This data describes a binding interaction between two proteins.

Sequence of protein 1:
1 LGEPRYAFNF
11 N

Sequence of protein 2:
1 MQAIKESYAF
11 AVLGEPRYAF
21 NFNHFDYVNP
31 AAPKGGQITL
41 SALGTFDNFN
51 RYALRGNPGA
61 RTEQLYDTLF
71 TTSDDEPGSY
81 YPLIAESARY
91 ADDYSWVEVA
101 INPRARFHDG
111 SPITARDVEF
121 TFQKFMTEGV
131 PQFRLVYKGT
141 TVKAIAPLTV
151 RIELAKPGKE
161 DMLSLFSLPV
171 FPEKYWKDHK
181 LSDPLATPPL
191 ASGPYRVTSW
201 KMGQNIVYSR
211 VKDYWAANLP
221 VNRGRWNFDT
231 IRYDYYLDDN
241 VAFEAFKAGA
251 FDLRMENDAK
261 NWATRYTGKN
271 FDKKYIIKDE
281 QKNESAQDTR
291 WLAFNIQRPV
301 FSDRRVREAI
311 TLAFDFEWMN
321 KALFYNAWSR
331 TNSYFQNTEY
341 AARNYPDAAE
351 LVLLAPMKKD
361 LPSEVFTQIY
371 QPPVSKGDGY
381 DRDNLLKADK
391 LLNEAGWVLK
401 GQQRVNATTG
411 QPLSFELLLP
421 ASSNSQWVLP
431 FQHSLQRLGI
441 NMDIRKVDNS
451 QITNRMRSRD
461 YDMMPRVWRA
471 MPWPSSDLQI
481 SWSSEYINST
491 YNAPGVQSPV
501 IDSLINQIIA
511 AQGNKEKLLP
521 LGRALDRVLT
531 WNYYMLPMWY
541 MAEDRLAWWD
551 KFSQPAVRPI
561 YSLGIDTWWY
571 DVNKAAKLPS

Contacts between the two chains:
Residue R51 in protein 2 interacts with residue A7 in protein 1 (closest heavy-atom distance 3.6 Å).
Residue P58 in protein 2 interacts with residue F10 in protein 1 (closest heavy-atom distance 3.4 Å).
Residue Q132 in protein 2 is in contact with residue F8 in protein 1 (closest heavy-atom distance 3.7 Å).
Residue F133 in protein 2 interacts with residue R5 in protein 1 (closest heavy-atom distance 3.3 Å).
Residue Y491 in protein 2 contacts residue E3 in protein 1 (closest heavy-atom distance 4.3 Å).
Residue S167 in protein 2 interacts with residue Y6 in protein 1 (closest heavy-atom distance 3.5 Å).
Residue V130 in protein 2 interacts with residue R5 in protein 1 (closest heavy-atom distance 3.4 Å).
Residue S489 in protein 2 contacts residue F8 in protein 1 (closest heavy-atom distance 3.4 Å).
Residue G78 in protein 2 contacts residue L1 in protein 1 (closest heavy-atom distance 4.1 Å).
Residue E63 in protein 2 is in contact with residue E3 in protein 1 (closest heavy-atom distance 4.1 Å).
Residue F125 in protein 2 is in contact with residue Y6 in protein 1 (closest heavy-atom distance 3.6 Å).
Residue D477 in protein 2 interacts with residue E3 in protein 1 (closest heavy-atom distance 4.2 Å).
Residue V130 in protein 2 is in contact with residue Y6 in protein 1 (closest heavy-atom distance 3.6 Å).
Residue Q132 in protein 2 interacts with residue R5 in protein 1 (closest heavy-atom distance 3.8 Å).
Residue D477 in protein 2 interacts with residue R5 in protein 1 (closest heavy-atom distance 2.8 Å).
Residue R51 in protein 2 interacts with residue E3 in protein 1 (closest heavy-atom distance 3.8 Å).
Residue Y491 in protein 2 is in contact with residue P4 in protein 1 (closest heavy-atom distance 3.7 Å).
Residue D477 in protein 2 is in contact with residue G2 in protein 1 (closest heavy-atom distance 2.7 Å).
Residue Y491 in protein 2 is in contact with residue F8 in protein 1 (closest heavy-atom distance 3.4 Å).
Residue R466 in protein 2 is in contact with residue N9 in protein 1 (closest heavy-atom distance 3.0 Å).
Residue S167 in protein 2 contacts residue L1 in protein 1 (closest heavy-atom distance 4.2 Å).
Residue P77 in protein 2 is in contact with residue L1 in protein 1 (closest heavy-atom distance 3.8 Å).
Residue I480 in protein 2 contacts residue P4 in protein 1 (closest heavy-atom distance 3.8 Å).
Residue S164 in protein 2 interacts with residue L1 in protein 1 (closest heavy-atom distance 4.0 Å).
Residue P131 in protein 2 contacts residue F8 in protein 1 (closest heavy-atom distance 3.8 Å).
Residue M456 in protein 2 is in contact with residue F10 in protein 1 (closest heavy-atom distance 4.3 Å).
Residue S476 in protein 2 contacts residue R5 in protein 1 (closest heavy-atom distance 2.8 Å).
Residue M456 in protein 2 is in contact with residue N9 in protein 1 (closest heavy-atom distance 4.1 Å).
Residue V130 in protein 2 interacts with residue F8 in protein 1 (closest heavy-atom distance 3.6 Å).
Residue R457 in protein 2 interacts with residue F8 in protein 1 (closest heavy-atom distance 3.8 Å).
Residue M456 in protein 2 is in contact with residue N11 in protein 1 (closest heavy-atom distance 4.0 Å).
Residue S164 in protein 2 interacts with residue G2 in protein 1 (closest heavy-atom distance 3.8 Å).
Residue L168 in protein 2 is in contact with residue Y6 in protein 1 (closest heavy-atom distance 3.6 Å).
Residue V136 in protein 2 contacts residue R5 in protein 1 (closest heavy-atom distance 3.4 Å).
Residue Q132 in protein 2 contacts residue A7 in protein 1 (closest heavy-atom distance 3.9 Å).
Residue Y137 in protein 2 is in contact with residue R5 in protein 1 (closest heavy-atom distance 3.0 Å).
Residue L54 in protein 2 is in contact with residue F8 in protein 1 (closest heavy-atom distance 3.4 Å).
Residue Y52 in protein 2 contacts residue A7 in protein 1 (closest heavy-atom distance 4.3 Å).
Residue N57 in protein 2 is in contact with residue F10 in protein 1 (closest heavy-atom distance 3.8 Å).
Residue Y52 in protein 2 contacts residue Y6 in protein 1 (closest heavy-atom distance 3.7 Å).
Residue T453 in protein 2 is in contact with residue F10 in protein 1 (closest heavy-atom distance 3.6 Å).
Residue Y80 in protein 2 is in contact with residue L1 in protein 1 (closest heavy-atom distance 3.6 Å).
Residue Y491 in protein 2 interacts with residue N9 in protein 1 (closest heavy-atom distance 3.4 Å).
Residue W473 in protein 2 contacts residue L1 in protein 1 (closest heavy-atom distance 3.7 Å).
Residue R457 in protein 2 is in contact with residue N9 in protein 1 (closest heavy-atom distance 2.9 Å).
Residue R457 in protein 2 is in contact with residue F10 in protein 1 (closest heavy-atom distance 4.0 Å).
Residue S164 in protein 2 contacts residue R5 in protein 1 (closest heavy-atom distance 3.6 Å).
Residue D477 in protein 2 interacts with residue L1 in protein 1 (closest heavy-atom distance 3.7 Å).
Residue A53 in protein 2 contacts residue F8 in protein 1 (closest heavy-atom distance 4.0 Å).
Residue Y491 in protein 2 is in contact with residue A7 in protein 1 (closest heavy-atom distance 2.8 Å).
Residue R51 in protein 2 is in contact with residue F10 in protein 1 (closest heavy-atom distance 3.8 Å).
Residue R51 in protein 2 is in contact with residue F8 in protein 1 (closest heavy-atom distance 2.9 Å).
Residue D161 in protein 2 interacts with residue R5 in protein 1 (closest heavy-atom distance 3.0 Å).
Residue N449 in protein 2 interacts with residue N11 in protein 1 (closest heavy-atom distance 4.1 Å).
Residue Q132 in protein 2 interacts with residue P4 in protein 1 (closest heavy-atom distance 2.9 Å).
Residue V130 in protein 2 interacts with residue A7 in protein 1 (closest heavy-atom distance 3.8 Å).
Residue F133 in protein 2 interacts with residue Y6 in protein 1 (closest heavy-atom distance 4.0 Å).
Residue D477 in protein 2 is in contact with residue P4 in protein 1 (closest heavy-atom distance 3.6 Å).
Residue T490 in protein 2 interacts with residue N9 in protein 1 (closest heavy-atom distance 3.0 Å).
Residue T490 in protein 2 interacts with residue F8 in protein 1 (closest heavy-atom distance 3.5 Å).